Sequence of chain A:
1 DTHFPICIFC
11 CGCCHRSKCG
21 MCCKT

These two protein chains interact to form a complex.

Sequence of chain B:
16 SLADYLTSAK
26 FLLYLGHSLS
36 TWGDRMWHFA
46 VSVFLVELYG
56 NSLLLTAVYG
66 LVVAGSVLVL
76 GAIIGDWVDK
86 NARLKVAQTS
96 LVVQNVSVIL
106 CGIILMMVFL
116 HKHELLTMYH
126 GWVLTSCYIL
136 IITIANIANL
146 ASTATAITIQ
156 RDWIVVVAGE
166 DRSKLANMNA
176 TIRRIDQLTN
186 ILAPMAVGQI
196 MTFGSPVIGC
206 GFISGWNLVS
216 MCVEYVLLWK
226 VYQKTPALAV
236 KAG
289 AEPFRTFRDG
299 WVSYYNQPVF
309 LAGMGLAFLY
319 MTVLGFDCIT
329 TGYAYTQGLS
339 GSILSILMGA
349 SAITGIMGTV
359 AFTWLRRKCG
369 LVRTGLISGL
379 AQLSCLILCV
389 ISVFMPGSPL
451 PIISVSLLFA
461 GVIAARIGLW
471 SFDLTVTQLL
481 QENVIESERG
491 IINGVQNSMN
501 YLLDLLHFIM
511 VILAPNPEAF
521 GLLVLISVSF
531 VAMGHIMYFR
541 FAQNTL

Contacts between the two chains:
Residue T329 in chain B interacts with residue C22 in chain A (closest heavy-atom distance 4.0 Å).
Residue V511 in chain B contacts residue T25 in chain A (closest heavy-atom distance 3.7 Å).
Residue Y333 in chain B contacts residue G20 in chain A (closest heavy-atom distance 3.2 Å).
Residue C326 in chain B contacts residue T25 in chain A (closest heavy-atom distance 3.3 Å).
Residue L337 in chain B interacts with residue K18 in chain A (closest heavy-atom distance 3.5 Å).
Residue I327 in chain B contacts residue K24 in chain A (closest heavy-atom distance 3.8 Å).
Residue D325 in chain B is in contact with residue C7 in chain A (closest heavy-atom distance 3.4 Å).
Residue Y333 in chain B contacts residue C19 in chain A (closest heavy-atom distance 3.8 Å).
Residue S47 in chain B is in contact with residue I8 in chain A (closest heavy-atom distance 3.5 Å).
Residue I512 in chain B contacts residue T25 in chain A (closest heavy-atom distance 3.9 Å).
Residue D504 in chain B interacts with residue T2 in chain A (closest heavy-atom distance 3.1 Å).
Residue D504 in chain B is in contact with residue H3 in chain A (closest heavy-atom distance 3.0 Å).
Residue F508 in chain B interacts with residue T25 in chain A (closest heavy-atom distance 3.5 Å).
Residue V51 in chain B contacts residue I8 in chain A (closest heavy-atom distance 3.6 Å).
Residue H43 in chain B contacts residue H3 in chain A (closest heavy-atom distance 3.8 Å).
Residue C326 in chain B is in contact with residue C23 in chain A (closest heavy-atom distance 3.2 Å).
Residue T329 in chain B interacts with residue C23 in chain A (closest heavy-atom distance 3.4 Å).
Residue Y318 in chain B interacts with residue H3 in chain A (closest heavy-atom distance 3.4 Å).
Residue Y501 in chain B is in contact with residue H3 in chain A (closest heavy-atom distance 3.4 Å).
Residue S47 in chain B contacts residue C7 in chain A (closest heavy-atom distance 3.5 Å).
Residue A69 in chain B is in contact with residue F4 in chain A (closest heavy-atom distance 3.9 Å).
Residue Y318 in chain B interacts with residue D1 in chain A (closest heavy-atom distance 3.5 Å).
Residue M190 in chain B interacts with residue F9 in chain A (closest heavy-atom distance 4.0 Å).
Residue I327 in chain B interacts with residue T25 in chain A (closest heavy-atom distance 3.9 Å).
Residue Y333 in chain B is in contact with residue H15 in chain A (closest heavy-atom distance 3.7 Å).
Residue T61 in chain B is in contact with residue I6 in chain A (closest heavy-atom distance 3.6 Å).
Residue V48 in chain B is in contact with residue I8 in chain A (closest heavy-atom distance 3.5 Å).
Residue W470 in chain B is in contact with residue D1 in chain A (closest heavy-atom distance 3.8 Å).
Residue N500 in chain B is in contact with residue H3 in chain A (closest heavy-atom distance 3.8 Å).
Residue F324 in chain B contacts residue C23 in chain A (closest heavy-atom distance 3.7 Å).
Residue L342 in chain B interacts with residue M21 in chain A (closest heavy-atom distance 3.7 Å).
Residue Y64 in chain B interacts with residue F4 in chain A (closest heavy-atom distance 4.1 Å).
Residue F44 in chain B is in contact with residue I8 in chain A (closest heavy-atom distance 3.8 Å).
Residue P189 in chain B interacts with residue F9 in chain A (closest heavy-atom distance 3.8 Å).
Residue D325 in chain B contacts residue T2 in chain A (closest heavy-atom distance 2.9 Å).
Residue D325 in chain B is in contact with residue T25 in chain A (closest heavy-atom distance 3.5 Å).
Residue F508 in chain B contacts residue F4 in chain A (closest heavy-atom distance 3.5 Å).
Residue L50 in chain B interacts with residue I6 in chain A (closest heavy-atom distance 3.9 Å).
Residue T61 in chain B interacts with residue T25 in chain A (closest heavy-atom distance 4.0 Å).
Residue D325 in chain B is in contact with residue D1 in chain A (closest heavy-atom distance 3.2 Å).
Residue S47 in chain B contacts residue P5 in chain A (closest heavy-atom distance 3.1 Å).
Residue D504 in chain B contacts residue F4 in chain A (closest heavy-atom distance 3.4 Å).
Residue F44 in chain B is in contact with residue C7 in chain A (closest heavy-atom distance 3.9 Å).
Residue H507 in chain B contacts residue T2 in chain A (closest heavy-atom distance 4.0 Å).
Residue Y333 in chain B is in contact with residue M21 in chain A (closest heavy-atom distance 2.7 Å).
Residue H507 in chain B is in contact with residue T25 in chain A (closest heavy-atom distance 3.2 Å).
Residue V68 in chain B interacts with residue F4 in chain A (closest heavy-atom distance 3.8 Å).
Residue Y501 in chain B is in contact with residue F4 in chain A (closest heavy-atom distance 4.1 Å).
Residue L505 in chain B contacts residue F4 in chain A (closest heavy-atom distance 4.1 Å).
Residue D325 in chain B contacts residue C23 in chain A (closest heavy-atom distance 3.5 Å).
Residue G336 in chain B contacts residue K18 in chain A (closest heavy-atom distance 3.5 Å).
Residue V511 in chain B contacts residue K24 in chain A (closest heavy-atom distance 4.1 Å).
Residue M346 in chain B contacts residue M21 in chain A (closest heavy-atom distance 3.5 Å).
Residue G339 in chain B contacts residue C19 in chain A (closest heavy-atom distance 4.0 Å).
Residue S47 in chain B contacts residue I6 in chain A (closest heavy-atom distance 3.2 Å).
Residue Y333 in chain B contacts residue K18 in chain A (closest heavy-atom distance 4.0 Å).
Residue F44 in chain B is in contact with residue F9 in chain A (closest heavy-atom distance 3.8 Å).
Residue N185 in chain B contacts residue D1 in chain A (closest heavy-atom distance 3.2 Å).
Residue R466 in chain B is in contact with residue D1 in chain A (closest heavy-atom distance 3.6 Å).
Residue Y333 in chain B is in contact with residue C14 in chain A (closest heavy-atom distance 3.7 Å).